Sequence of the first protein:
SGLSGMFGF

Residue-level contacts at the interface:
Residue G184 in the second protein contacts residue M14 in the first protein (closest heavy-atom distance 4.1 Å).
Residue I424 in the second protein contacts residue F15 in the first protein (closest heavy-atom distance 3.7 Å).
Residue F404 in the second protein interacts with residue F15 in the first protein (closest heavy-atom distance 3.3 Å).
Residue G182 in the second protein is in contact with residue L11 in the first protein (closest heavy-atom distance 3.5 Å).
Residue F334 in the second protein interacts with residue L11 in the first protein (closest heavy-atom distance 4.5 Å).
Residue R143 in the second protein is in contact with residue M14 in the first protein (closest heavy-atom distance 4.0 Å).
Residue R332 in the second protein is in contact with residue F15 in the first protein (closest heavy-atom distance 3.9 Å).
Residue I424 in the second protein is in contact with residue F17 in the first protein (closest heavy-atom distance 4.5 Å).
Residue R143 in the second protein interacts with residue F17 in the first protein (closest heavy-atom distance 3.0 Å).
Residue F404 in the second protein is in contact with residue G16 in the first protein (closest heavy-atom distance 4.3 Å).
Residue G182 in the second protein is in contact with residue S12 in the first protein (closest heavy-atom distance 3.7 Å).
Residue I426 in the second protein is in contact with residue F17 in the first protein (closest heavy-atom distance 3.6 Å).
Residue L140 in the second protein is in contact with residue L11 in the first protein (closest heavy-atom distance 4.4 Å).
Residue I333 in the second protein interacts with residue F15 in the first protein (closest heavy-atom distance 4.2 Å).
Residue F334 in the second protein is in contact with residue G10 in the first protein (closest heavy-atom distance 4.0 Å).
Residue G425 in the second protein contacts residue F17 in the first protein (closest heavy-atom distance 4.8 Å).
Residue I336 in the second protein contacts residue L11 in the first protein (closest heavy-atom distance 4.6 Å).
Residue I426 in the second protein is in contact with residue F15 in the first protein (closest heavy-atom distance 3.9 Å).
Residue T144 in the second protein interacts with residue F17 in the first protein (closest heavy-atom distance 4.1 Å).
Residue F404 in the second protein is in contact with residue F17 in the first protein (closest heavy-atom distance 3.8 Å).
Residue F334 in the second protein is in contact with residue F15 in the first protein (closest heavy-atom distance 3.5 Å).
Residue R412 in the second protein contacts residue F17 in the first protein (closest heavy-atom distance 3.2 Å).
Residue E148 in the second protein contacts residue F17 in the first protein (closest heavy-atom distance 3.7 Å).
Residue I424 in the second protein is in contact with residue G13 in the first protein (closest heavy-atom distance 5.0 Å).
Residue G182 in the second protein contacts residue M14 in the first protein (closest heavy-atom distance 3.6 Å).
Residue L183 in the second protein contacts residue L11 in the first protein (closest heavy-atom distance 3.4 Å).
Residue G425 in the second protein interacts with residue F15 in the first protein (closest heavy-atom distance 4.4 Å).
Residue L183 in the second protein is in contact with residue M14 in the first protein (closest heavy-atom distance 3.4 Å).
Residue F179 in the second protein is in contact with residue L11 in the first protein (closest heavy-atom distance 4.3 Å).
Residue P370 in the second protein contacts residue S12 in the first protein (closest heavy-atom distance 4.3 Å).

This data describes a binding interaction between two proteins.

Sequence of the second protein:
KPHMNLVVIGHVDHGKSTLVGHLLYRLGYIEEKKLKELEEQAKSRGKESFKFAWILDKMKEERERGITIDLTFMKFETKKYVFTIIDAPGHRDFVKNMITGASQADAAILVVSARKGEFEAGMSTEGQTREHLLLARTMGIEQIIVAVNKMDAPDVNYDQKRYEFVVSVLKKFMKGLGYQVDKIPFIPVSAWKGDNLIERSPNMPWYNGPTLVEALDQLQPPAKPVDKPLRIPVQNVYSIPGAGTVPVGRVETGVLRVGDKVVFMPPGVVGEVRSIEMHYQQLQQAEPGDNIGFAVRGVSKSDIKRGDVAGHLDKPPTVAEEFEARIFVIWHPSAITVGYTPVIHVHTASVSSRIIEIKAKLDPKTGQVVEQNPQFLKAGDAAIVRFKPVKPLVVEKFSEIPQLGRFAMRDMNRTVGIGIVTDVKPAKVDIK